Sequence of protein 1:
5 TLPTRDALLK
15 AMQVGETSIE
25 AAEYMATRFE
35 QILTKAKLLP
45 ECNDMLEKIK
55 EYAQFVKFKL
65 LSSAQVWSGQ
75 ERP

Residue-level contacts at the interface:
Residue I81 in protein 2 is in contact with residue Y28 in protein 1 (closest heavy-atom distance 3.8 Å).
Residue A130 in protein 2 contacts residue V70 in protein 1 (closest heavy-atom distance 3.7 Å).
Residue N281 in protein 2 contacts residue Y28 in protein 1 (closest heavy-atom distance 3.5 Å).
Residue I81 in protein 2 interacts with residue A15 in protein 1 (closest heavy-atom distance 3.6 Å).
Residue V60 in protein 2 is in contact with residue W71 in protein 1 (closest heavy-atom distance 3.6 Å).
Residue R108 in protein 2 is in contact with residue Q17 in protein 1 (closest heavy-atom distance 3.8 Å).
Residue G115 in protein 2 is in contact with residue T21 in protein 1 (closest heavy-atom distance 3.4 Å).
Residue V74 in protein 2 interacts with residue S22 in protein 1 (closest heavy-atom distance 3.9 Å).
Residue Q133 in protein 2 contacts residue W71 in protein 1 (closest heavy-atom distance 3.2 Å).
Residue R28 in protein 2 contacts residue Q69 in protein 1 (closest heavy-atom distance 3.2 Å).
Residue L84 in protein 2 is in contact with residue A11 in protein 1 (closest heavy-atom distance 3.9 Å).
Residue S89 in protein 2 is in contact with residue T8 in protein 1 (closest heavy-atom distance 4.2 Å).
Residue P56 in protein 2 is in contact with residue W71 in protein 1 (closest heavy-atom distance 3.6 Å).
Residue L84 in protein 2 contacts residue K14 in protein 1 (closest heavy-atom distance 3.7 Å).
Residue L85 in protein 2 is in contact with residue M29 in protein 1 (closest heavy-atom distance 3.7 Å).
Residue A130 in protein 2 contacts residue Q74 in protein 1 (closest heavy-atom distance 4.0 Å).
Residue K78 in protein 2 contacts residue Y28 in protein 1 (closest heavy-atom distance 3.6 Å).
Residue Q77 in protein 2 interacts with residue A25 in protein 1 (closest heavy-atom distance 3.8 Å).
Residue Q77 in protein 2 interacts with residue V18 in protein 1 (closest heavy-atom distance 2.5 Å).
Residue D126 in protein 2 is in contact with residue V70 in protein 1 (closest heavy-atom distance 3.4 Å).
Residue Q77 in protein 2 interacts with residue T21 in protein 1 (closest heavy-atom distance 3.9 Å).
Residue Q77 in protein 2 is in contact with residue G19 in protein 1 (closest heavy-atom distance 3.4 Å).
Residue R108 in protein 2 contacts residue V18 in protein 1 (closest heavy-atom distance 4.1 Å).
Residue A130 in protein 2 contacts residue E75 in protein 1 (closest heavy-atom distance 3.8 Å).
Residue D126 in protein 2 interacts with residue R76 in protein 1 (closest heavy-atom distance 2.5 Å).
Residue R28 in protein 2 contacts residue S72 in protein 1 (closest heavy-atom distance 3.7 Å).
Residue K78 in protein 2 contacts residue E24 in protein 1 (closest heavy-atom distance 3.3 Å).
Residue Q133 in protein 2 interacts with residue G73 in protein 1 (closest heavy-atom distance 3.9 Å).
Residue Q277 in protein 2 interacts with residue Y28 in protein 1 (closest heavy-atom distance 3.3 Å).
Residue I81 in protein 2 interacts with residue V18 in protein 1 (closest heavy-atom distance 3.8 Å).
Residue D82 in protein 2 is in contact with residue Y28 in protein 1 (closest heavy-atom distance 2.7 Å).
Residue L85 in protein 2 interacts with residue P7 in protein 1 (closest heavy-atom distance 3.7 Å).
Residue A130 in protein 2 is in contact with residue G73 in protein 1 (closest heavy-atom distance 3.6 Å).
Residue Q77 in protein 2 contacts residue E20 in protein 1 (closest heavy-atom distance 4.3 Å).
Residue A134 in protein 2 is in contact with residue G73 in protein 1 (closest heavy-atom distance 3.8 Å).
Residue E88 in protein 2 is in contact with residue A11 in protein 1 (closest heavy-atom distance 4.0 Å).
Residue L123 in protein 2 is in contact with residue R76 in protein 1 (closest heavy-atom distance 3.5 Å).
Residue H119 in protein 2 is in contact with residue L64 in protein 1 (closest heavy-atom distance 3.4 Å).
Residue I129 in protein 2 contacts residue W71 in protein 1 (closest heavy-atom distance 4.0 Å).
Residue L80 in protein 2 is in contact with residue V18 in protein 1 (closest heavy-atom distance 3.8 Å).
Residue R108 in protein 2 is in contact with residue K14 in protein 1 (closest heavy-atom distance 3.2 Å).
Residue E88 in protein 2 contacts residue K14 in protein 1 (closest heavy-atom distance 2.9 Å).
Residue I25 in protein 2 interacts with residue W71 in protein 1 (closest heavy-atom distance 4.3 Å).
Residue V74 in protein 2 contacts residue E24 in protein 1 (closest heavy-atom distance 3.7 Å).
Residue Q77 in protein 2 contacts residue S22 in protein 1 (closest heavy-atom distance 2.4 Å).
Residue L84 in protein 2 is in contact with residue A15 in protein 1 (closest heavy-atom distance 3.7 Å).
Residue V112 in protein 2 interacts with residue Q17 in protein 1 (closest heavy-atom distance 3.4 Å).
Residue M137 in protein 2 contacts residue S72 in protein 1 (closest heavy-atom distance 3.3 Å).
Residue H73 in protein 2 contacts residue T21 in protein 1 (closest heavy-atom distance 3.1 Å).
Residue R101 in protein 2 is in contact with residue K14 in protein 1 (closest heavy-atom distance 3.6 Å).
Residue L85 in protein 2 is in contact with residue I36 in protein 1 (closest heavy-atom distance 3.8 Å).
Residue E105 in protein 2 contacts residue K14 in protein 1 (closest heavy-atom distance 3.7 Å).
Residue I129 in protein 2 interacts with residue V70 in protein 1 (closest heavy-atom distance 3.8 Å).
Residue D116 in protein 2 is in contact with residue T21 in protein 1 (closest heavy-atom distance 3.8 Å).
Residue N127 in protein 2 contacts residue R76 in protein 1 (closest heavy-atom distance 4.2 Å).
Residue D82 in protein 2 interacts with residue R32 in protein 1 (closest heavy-atom distance 2.4 Å).
Residue R28 in protein 2 interacts with residue W71 in protein 1 (closest heavy-atom distance 3.9 Å).
Residue L85 in protein 2 contacts residue A15 in protein 1 (closest heavy-atom distance 4.1 Å).
Residue L85 in protein 2 is in contact with residue F33 in protein 1 (closest heavy-atom distance 3.6 Å).
Residue I81 in protein 2 contacts residue M29 in protein 1 (closest heavy-atom distance 3.8 Å).

The following describes two proteins that form a bound complex.

Sequence of protein 2:
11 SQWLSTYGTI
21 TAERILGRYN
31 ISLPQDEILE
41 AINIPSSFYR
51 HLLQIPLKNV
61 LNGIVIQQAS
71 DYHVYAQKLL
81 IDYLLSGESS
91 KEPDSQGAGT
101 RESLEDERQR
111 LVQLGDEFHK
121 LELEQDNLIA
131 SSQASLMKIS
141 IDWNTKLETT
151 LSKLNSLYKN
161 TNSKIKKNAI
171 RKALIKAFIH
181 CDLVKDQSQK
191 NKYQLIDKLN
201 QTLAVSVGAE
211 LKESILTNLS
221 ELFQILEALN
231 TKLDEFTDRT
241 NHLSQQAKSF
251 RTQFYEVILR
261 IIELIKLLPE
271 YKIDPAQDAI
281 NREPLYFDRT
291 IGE